Residue-level contacts at the interface:
Residue K52 in protein 1 contacts residue Y326 in protein 2 (closest heavy-atom distance 4.7 Å).
Residue K52 in protein 1 is in contact with residue D328 in protein 2 (closest heavy-atom distance 4.0 Å).
Residue K52 in protein 1 interacts with residue D327 in protein 2 (closest heavy-atom distance 2.8 Å).
Residue E50 in protein 1 contacts residue H117 in protein 2 (closest heavy-atom distance 4.3 Å).
Residue K52 in protein 1 is in contact with residue H117 in protein 2 (closest heavy-atom distance 3.6 Å).

Sequence of protein 2:
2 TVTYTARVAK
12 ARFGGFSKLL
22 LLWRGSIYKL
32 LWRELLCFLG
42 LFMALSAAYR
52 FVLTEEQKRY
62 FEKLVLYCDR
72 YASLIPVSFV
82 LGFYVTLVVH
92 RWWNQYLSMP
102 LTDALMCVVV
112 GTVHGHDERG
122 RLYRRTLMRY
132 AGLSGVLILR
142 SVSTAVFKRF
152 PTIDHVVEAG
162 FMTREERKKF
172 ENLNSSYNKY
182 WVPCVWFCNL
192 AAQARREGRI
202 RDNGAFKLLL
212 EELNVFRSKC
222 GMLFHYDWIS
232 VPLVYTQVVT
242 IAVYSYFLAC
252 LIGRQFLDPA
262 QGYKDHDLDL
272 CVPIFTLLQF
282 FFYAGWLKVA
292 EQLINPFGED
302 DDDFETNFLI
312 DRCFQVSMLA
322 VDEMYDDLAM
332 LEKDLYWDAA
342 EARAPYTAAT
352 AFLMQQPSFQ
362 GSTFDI

Sequence of protein 1:
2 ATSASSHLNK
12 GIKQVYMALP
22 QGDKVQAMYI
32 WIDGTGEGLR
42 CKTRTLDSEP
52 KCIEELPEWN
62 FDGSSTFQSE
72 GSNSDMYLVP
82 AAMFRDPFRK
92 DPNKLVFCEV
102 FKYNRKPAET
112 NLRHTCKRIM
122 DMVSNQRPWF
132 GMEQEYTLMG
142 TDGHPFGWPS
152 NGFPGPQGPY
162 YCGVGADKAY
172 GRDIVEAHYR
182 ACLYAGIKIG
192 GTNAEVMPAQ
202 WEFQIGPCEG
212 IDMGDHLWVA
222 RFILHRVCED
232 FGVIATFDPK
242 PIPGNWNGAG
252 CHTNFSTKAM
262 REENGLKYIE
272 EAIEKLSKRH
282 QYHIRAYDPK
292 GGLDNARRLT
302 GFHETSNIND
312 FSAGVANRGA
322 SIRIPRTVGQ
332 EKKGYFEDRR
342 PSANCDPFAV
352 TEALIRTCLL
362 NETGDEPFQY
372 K

The following describes two proteins that form a bound complex.